Sequence of the second protein:
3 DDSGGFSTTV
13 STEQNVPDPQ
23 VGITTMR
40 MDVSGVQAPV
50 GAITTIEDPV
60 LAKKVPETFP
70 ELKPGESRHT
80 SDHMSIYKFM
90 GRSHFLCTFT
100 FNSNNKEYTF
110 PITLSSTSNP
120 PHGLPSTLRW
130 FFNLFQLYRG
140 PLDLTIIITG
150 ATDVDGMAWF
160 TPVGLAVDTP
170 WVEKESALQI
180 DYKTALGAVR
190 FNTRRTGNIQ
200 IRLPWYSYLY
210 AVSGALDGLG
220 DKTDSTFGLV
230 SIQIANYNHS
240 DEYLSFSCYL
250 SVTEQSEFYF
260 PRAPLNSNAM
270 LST

Contacts between the two chains:
Residue A47 in the second protein is in contact with residue S9 in the first protein (closest heavy-atom distance 5.0 Å).
Residue P48 in the second protein interacts with residue F8 in the first protein (closest heavy-atom distance 3.7 Å).
Residue V45 in the second protein is in contact with residue G7 in the first protein (closest heavy-atom distance 3.0 Å).
Residue A47 in the second protein contacts residue F8 in the first protein (closest heavy-atom distance 2.9 Å).
Residue V45 in the second protein is in contact with residue G6 in the first protein (closest heavy-atom distance 4.1 Å).
Residue Q46 in the second protein contacts residue F8 in the first protein (closest heavy-atom distance 4.5 Å).
Residue V45 in the second protein contacts residue F8 in the first protein (closest heavy-atom distance 4.0 Å).

This data describes a binding interaction between two proteins.

Sequence of the first protein:
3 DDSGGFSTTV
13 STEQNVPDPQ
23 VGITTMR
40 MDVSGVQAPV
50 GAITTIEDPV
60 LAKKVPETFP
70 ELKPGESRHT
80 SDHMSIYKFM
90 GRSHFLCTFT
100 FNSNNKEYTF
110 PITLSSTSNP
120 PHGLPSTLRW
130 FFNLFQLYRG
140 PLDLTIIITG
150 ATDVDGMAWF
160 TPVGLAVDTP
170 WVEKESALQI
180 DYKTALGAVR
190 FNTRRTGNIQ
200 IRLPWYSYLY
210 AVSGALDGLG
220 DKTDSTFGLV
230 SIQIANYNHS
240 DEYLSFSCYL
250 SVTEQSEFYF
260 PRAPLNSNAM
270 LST